The following describes two proteins that form a bound complex.

Contacts between the two chains:
Residue E167 in the second protein is in contact with residue I1 in the first protein (closest heavy-atom distance 4.8 Å).
Residue Y124 in the second protein is in contact with residue I9 in the first protein (closest heavy-atom distance 3.8 Å).
Residue L6 in the second protein interacts with residue I1 in the first protein (closest heavy-atom distance 3.9 Å).
Residue T74 in the second protein is in contact with residue C7 in the first protein (closest heavy-atom distance 4.2 Å).
Residue A82 in the second protein is in contact with residue I9 in the first protein (closest heavy-atom distance 4.2 Å).
Residue W157 in the second protein is in contact with residue Y3 in the first protein (closest heavy-atom distance 3.4 Å).
Residue E153 in the second protein is in contact with residue R5 in the first protein (closest heavy-atom distance 4.3 Å).
Residue F75 in the second protein contacts residue M6 in the first protein (closest heavy-atom distance 3.5 Å).
Residue N71 in the second protein is in contact with residue M6 in the first protein (closest heavy-atom distance 3.9 Å).
Residue Y10 in the second protein contacts residue A2 in the first protein (closest heavy-atom distance 4.0 Å).
Residue Y117 in the second protein interacts with residue M6 in the first protein (closest heavy-atom distance 3.2 Å).
Residue D70 in the second protein is in contact with residue R5 in the first protein (closest heavy-atom distance 3.4 Å).
Residue Q156 in the second protein contacts residue Y3 in the first protein (closest heavy-atom distance 3.3 Å).
Residue I67 in the second protein contacts residue Y3 in the first protein (closest heavy-atom distance 3.6 Å).
Residue V77 in the second protein interacts with residue N8 in the first protein (closest heavy-atom distance 3.8 Å).
Residue Y172 in the second protein interacts with residue I1 in the first protein (closest heavy-atom distance 2.7 Å).
Residue R63 in the second protein is in contact with residue E4 in the first protein (closest heavy-atom distance 3.7 Å).
Residue E153 in the second protein is in contact with residue Y3 in the first protein (closest heavy-atom distance 3.0 Å).
Residue R63 in the second protein is in contact with residue I1 in the first protein (closest heavy-atom distance 4.6 Å).
Residue C165 in the second protein contacts residue I1 in the first protein (closest heavy-atom distance 4.8 Å).
Residue Y100 in the second protein is in contact with residue M6 in the first protein (closest heavy-atom distance 4.7 Å).
Residue T74 in the second protein interacts with residue N8 in the first protein (closest heavy-atom distance 4.1 Å).
Residue W148 in the second protein is in contact with residue C7 in the first protein (closest heavy-atom distance 3.4 Å).
Residue Y160 in the second protein is in contact with residue Y3 in the first protein (closest heavy-atom distance 3.6 Å).
Residue Y100 in the second protein is in contact with residue A2 in the first protein (closest heavy-atom distance 3.4 Å).
Residue T74 in the second protein interacts with residue M6 in the first protein (closest heavy-atom distance 4.0 Å).
Residue W157 in the second protein contacts residue M6 in the first protein (closest heavy-atom distance 3.9 Å).
Residue Y8 in the second protein is in contact with residue A2 in the first protein (closest heavy-atom distance 3.5 Å).
Residue Y160 in the second protein is in contact with residue A2 in the first protein (closest heavy-atom distance 3.8 Å).
Residue R63 in the second protein is in contact with residue A2 in the first protein (closest heavy-atom distance 4.9 Å).
Residue Y8 in the second protein contacts residue I1 in the first protein (closest heavy-atom distance 3.1 Å).
Residue E64 in the second protein interacts with residue I1 in the first protein (closest heavy-atom distance 3.8 Å).
Residue Y10 in the second protein is in contact with residue Y3 in the first protein (closest heavy-atom distance 4.8 Å).
Residue F96 in the second protein interacts with residue I9 in the first protein (closest heavy-atom distance 3.7 Å).
Residue N78 in the second protein contacts residue I9 in the first protein (closest heavy-atom distance 3.0 Å).
Residue E64 in the second protein interacts with residue A2 in the first protein (closest heavy-atom distance 3.2 Å).
Residue Y160 in the second protein contacts residue I1 in the first protein (closest heavy-atom distance 2.6 Å).
Residue Y85 in the second protein interacts with residue I9 in the first protein (closest heavy-atom distance 2.9 Å).
Residue W148 in the second protein is in contact with residue N8 in the first protein (closest heavy-atom distance 3.1 Å).
Residue Y10 in the second protein is in contact with residue M6 in the first protein (closest heavy-atom distance 4.3 Å).
Residue T81 in the second protein contacts residue I9 in the first protein (closest heavy-atom distance 3.9 Å).
Residue Y160 in the second protein is in contact with residue E4 in the first protein (closest heavy-atom distance 4.0 Å).
Residue Y100 in the second protein interacts with residue Y3 in the first protein (closest heavy-atom distance 3.0 Å).
Residue E153 in the second protein interacts with residue C7 in the first protein (closest heavy-atom distance 3.9 Å).
Residue N71 in the second protein is in contact with residue Y3 in the first protein (closest heavy-atom distance 4.9 Å).
Residue N78 in the second protein contacts residue C7 in the first protein (closest heavy-atom distance 4.7 Å).
Residue I67 in the second protein is in contact with residue A2 in the first protein (closest heavy-atom distance 4.2 Å).
Residue G168 in the second protein contacts residue I1 in the first protein (closest heavy-atom distance 3.8 Å).
Residue L164 in the second protein contacts residue I1 in the first protein (closest heavy-atom distance 3.8 Å).
Residue N78 in the second protein contacts residue N8 in the first protein (closest heavy-atom distance 3.4 Å).
Residue T74 in the second protein is in contact with residue R5 in the first protein (closest heavy-atom distance 4.0 Å).
Residue Y60 in the second protein contacts residue I1 in the first protein (closest heavy-atom distance 4.4 Å).
Residue I67 in the second protein is in contact with residue E4 in the first protein (closest heavy-atom distance 4.2 Å).
Residue K147 in the second protein contacts residue N8 in the first protein (closest heavy-atom distance 3.6 Å).
Residue K147 in the second protein contacts residue I9 in the first protein (closest heavy-atom distance 2.7 Å).
Residue S98 in the second protein is in contact with residue M6 in the first protein (closest heavy-atom distance 4.7 Å).
Residue W148 in the second protein contacts residue I9 in the first protein (closest heavy-atom distance 4.1 Å).
Residue T144 in the second protein is in contact with residue I9 in the first protein (closest heavy-atom distance 2.6 Å).
Residue L164 in the second protein contacts residue E4 in the first protein (closest heavy-atom distance 3.2 Å).
Residue Q68 in the second protein is in contact with residue A2 in the first protein (closest heavy-atom distance 3.7 Å).

Sequence of the first protein:
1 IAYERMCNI

Sequence of the second protein:
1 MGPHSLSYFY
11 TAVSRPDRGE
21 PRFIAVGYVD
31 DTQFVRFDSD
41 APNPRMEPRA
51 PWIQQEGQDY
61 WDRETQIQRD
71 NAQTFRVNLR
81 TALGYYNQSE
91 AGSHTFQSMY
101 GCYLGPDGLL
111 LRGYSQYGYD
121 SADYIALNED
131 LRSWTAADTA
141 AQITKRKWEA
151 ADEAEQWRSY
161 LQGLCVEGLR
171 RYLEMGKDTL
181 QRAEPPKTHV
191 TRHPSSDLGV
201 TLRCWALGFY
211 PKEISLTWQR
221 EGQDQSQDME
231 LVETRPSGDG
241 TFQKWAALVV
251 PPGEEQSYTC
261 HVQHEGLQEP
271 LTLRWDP